This data describes a binding interaction between two proteins.

Sequence of protein 2:
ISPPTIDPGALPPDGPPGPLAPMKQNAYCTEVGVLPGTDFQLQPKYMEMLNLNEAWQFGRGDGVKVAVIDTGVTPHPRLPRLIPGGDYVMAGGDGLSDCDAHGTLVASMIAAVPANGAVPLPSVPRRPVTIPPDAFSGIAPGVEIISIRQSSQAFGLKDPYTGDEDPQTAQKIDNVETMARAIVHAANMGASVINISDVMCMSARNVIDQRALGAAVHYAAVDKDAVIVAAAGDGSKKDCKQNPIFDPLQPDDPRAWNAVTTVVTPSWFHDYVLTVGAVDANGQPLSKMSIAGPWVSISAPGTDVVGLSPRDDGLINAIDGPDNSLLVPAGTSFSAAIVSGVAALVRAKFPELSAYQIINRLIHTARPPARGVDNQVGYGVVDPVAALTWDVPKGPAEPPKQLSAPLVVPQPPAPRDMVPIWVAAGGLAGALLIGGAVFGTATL

Contacts between the two chains:
Residue V238 in protein 1 interacts with residue A564 in protein 2 (closest heavy-atom distance 4.1 Å).
Residue L242 in protein 1 is in contact with residue V571 in protein 2 (closest heavy-atom distance 3.4 Å).
Residue R245 in protein 1 contacts residue A575 in protein 2 (closest heavy-atom distance 4.0 Å).
Residue V230 in protein 1 interacts with residue L561 in protein 2 (closest heavy-atom distance 3.6 Å).
Residue A241 in protein 1 is in contact with residue F572 in protein 2 (closest heavy-atom distance 4.2 Å).
Residue L269 in protein 1 interacts with residue L561 in protein 2 (closest heavy-atom distance 4.4 Å).
Residue P227 in protein 1 interacts with residue I554 in protein 2 (closest heavy-atom distance 4.8 Å).
Residue F246 in protein 1 is in contact with residue V571 in protein 2 (closest heavy-atom distance 3.8 Å).
Residue P220 in protein 1 interacts with residue V556 in protein 2 (closest heavy-atom distance 3.8 Å).
Residue P221 in protein 1 interacts with residue V556 in protein 2 (closest heavy-atom distance 4.5 Å).
Residue P221 in protein 1 contacts residue V552 in protein 2 (closest heavy-atom distance 3.8 Å).
Residue G234 in protein 1 interacts with residue L561 in protein 2 (closest heavy-atom distance 3.9 Å).
Residue V235 in protein 1 is in contact with residue A564 in protein 2 (closest heavy-atom distance 4.0 Å).
Residue V238 in protein 1 interacts with residue G568 in protein 2 (closest heavy-atom distance 3.9 Å).
Residue P220 in protein 1 contacts residue P553 in protein 2 (closest heavy-atom distance 4.4 Å).
Residue P221 in protein 1 interacts with residue P553 in protein 2 (closest heavy-atom distance 4.1 Å).
Residue L231 in protein 1 interacts with residue G560 in protein 2 (closest heavy-atom distance 3.9 Å).
Residue R245 in protein 1 contacts residue F572 in protein 2 (closest heavy-atom distance 3.4 Å).
Residue L231 in protein 1 interacts with residue V556 in protein 2 (closest heavy-atom distance 4.2 Å).
Residue P227 in protein 1 is in contact with residue P553 in protein 2 (closest heavy-atom distance 3.9 Å).
Residue P227 in protein 1 is in contact with residue A557 in protein 2 (closest heavy-atom distance 3.5 Å).
Residue V230 in protein 1 is in contact with residue A557 in protein 2 (closest heavy-atom distance 4.4 Å).
Residue L231 in protein 1 interacts with residue A557 in protein 2 (closest heavy-atom distance 4.3 Å).
Residue V238 in protein 1 is in contact with residue L565 in protein 2 (closest heavy-atom distance 4.0 Å).
Residue L242 in protein 1 contacts residue F572 in protein 2 (closest heavy-atom distance 4.0 Å).
Residue M272 in protein 1 contacts residue A558 in protein 2 (closest heavy-atom distance 4.9 Å).
Residue F246 in protein 1 is in contact with residue A575 in protein 2 (closest heavy-atom distance 4.0 Å).
Residue M272 in protein 1 contacts residue A557 in protein 2 (closest heavy-atom distance 4.2 Å).
Residue M272 in protein 1 is in contact with residue R549 in protein 2 (closest heavy-atom distance 4.8 Å).
Residue L242 in protein 1 is in contact with residue G568 in protein 2 (closest heavy-atom distance 4.8 Å).
Residue L231 in protein 1 interacts with residue L561 in protein 2 (closest heavy-atom distance 4.5 Å).
Residue M265 in protein 1 is in contact with residue L561 in protein 2 (closest heavy-atom distance 3.9 Å).
Residue M272 in protein 1 is in contact with residue I554 in protein 2 (closest heavy-atom distance 4.2 Å).
Residue V273 in protein 1 is in contact with residue R549 in protein 2 (closest heavy-atom distance 4.9 Å).

Sequence of protein 1:
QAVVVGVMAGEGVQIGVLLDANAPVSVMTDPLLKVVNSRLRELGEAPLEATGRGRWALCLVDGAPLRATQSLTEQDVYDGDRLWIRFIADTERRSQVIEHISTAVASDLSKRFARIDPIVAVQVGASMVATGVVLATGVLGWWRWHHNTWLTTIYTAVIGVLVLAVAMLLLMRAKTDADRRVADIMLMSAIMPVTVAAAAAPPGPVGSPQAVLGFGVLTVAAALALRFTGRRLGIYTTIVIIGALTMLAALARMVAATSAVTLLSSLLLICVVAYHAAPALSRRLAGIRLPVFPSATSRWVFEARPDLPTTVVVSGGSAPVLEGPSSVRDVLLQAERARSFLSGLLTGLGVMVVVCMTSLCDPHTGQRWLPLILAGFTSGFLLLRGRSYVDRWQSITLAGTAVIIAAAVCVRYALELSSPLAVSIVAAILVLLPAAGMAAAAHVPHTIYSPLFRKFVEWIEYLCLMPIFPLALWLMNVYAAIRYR